This data describes a binding interaction between two proteins.

Sequence of chain B:
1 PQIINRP

Interface contacts:
Residue K95 in chain A is in contact with residue N5 in chain B (closest heavy-atom distance 4.9 Å).
Residue S117 in chain A contacts residue P1 in chain B (closest heavy-atom distance 4.5 Å).
Residue T100 in chain A contacts residue Q2 in chain B (closest heavy-atom distance 3.2 Å).
Residue T99 in chain A contacts residue N5 in chain B (closest heavy-atom distance 5.0 Å).
Residue I75 in chain A is in contact with residue I3 in chain B (closest heavy-atom distance 4.2 Å).
Residue L90 in chain A contacts residue I3 in chain B (closest heavy-atom distance 4.3 Å).
Residue T99 in chain A is in contact with residue Q2 in chain B (closest heavy-atom distance 4.0 Å).
Residue V43 in chain A is in contact with residue N5 in chain B (closest heavy-atom distance 3.6 Å).
Residue D94 in chain A interacts with residue R6 in chain B (closest heavy-atom distance 3.6 Å).
Residue G39 in chain A interacts with residue Q2 in chain B (closest heavy-atom distance 4.7 Å).
Residue I41 in chain A is in contact with residue Q2 in chain B (closest heavy-atom distance 3.4 Å).
Residue Y51 in chain A is in contact with residue I3 in chain B (closest heavy-atom distance 4.3 Å).
Residue Y29 in chain A interacts with residue P1 in chain B (closest heavy-atom distance 3.6 Å).
Residue T99 in chain A contacts residue I4 in chain B (closest heavy-atom distance 3.6 Å).
Residue T99 in chain A contacts residue I3 in chain B (closest heavy-atom distance 3.2 Å).
Residue I41 in chain A interacts with residue I4 in chain B (closest heavy-atom distance 3.0 Å).
Residue I76 in chain A is in contact with residue N5 in chain B (closest heavy-atom distance 5.0 Å).
Residue F102 in chain A contacts residue Q2 in chain B (closest heavy-atom distance 4.3 Å).
Residue G74 in chain A contacts residue N5 in chain B (closest heavy-atom distance 4.6 Å).
Residue V43 in chain A is in contact with residue P7 in chain B (closest heavy-atom distance 4.4 Å).
Residue F102 in chain A contacts residue P1 in chain B (closest heavy-atom distance 3.0 Å).
Residue D92 in chain A interacts with residue N5 in chain B (closest heavy-atom distance 2.6 Å).
Residue I49 in chain A is in contact with residue I3 in chain B (closest heavy-atom distance 4.7 Å).
Residue T100 in chain A interacts with residue P1 in chain B (closest heavy-atom distance 4.2 Å).
Residue T44 in chain A is in contact with residue R6 in chain B (closest heavy-atom distance 3.1 Å).
Residue P97 in chain A interacts with residue N5 in chain B (closest heavy-atom distance 3.9 Å).
Residue Y51 in chain A contacts residue P1 in chain B (closest heavy-atom distance 4.7 Å).
Residue D94 in chain A interacts with residue N5 in chain B (closest heavy-atom distance 3.3 Å).
Residue T42 in chain A interacts with residue I4 in chain B (closest heavy-atom distance 3.2 Å).
Residue K95 in chain A contacts residue P7 in chain B (closest heavy-atom distance 4.0 Å).
Residue T96 in chain A interacts with residue N5 in chain B (closest heavy-atom distance 3.0 Å).
Residue G98 in chain A is in contact with residue I3 in chain B (closest heavy-atom distance 4.0 Å).
Residue V43 in chain A interacts with residue I4 in chain B (closest heavy-atom distance 2.9 Å).
Residue I76 in chain A is in contact with residue I3 in chain B (closest heavy-atom distance 3.8 Å).
Residue T42 in chain A is in contact with residue R6 in chain B (closest heavy-atom distance 4.2 Å).
Residue V43 in chain A is in contact with residue R6 in chain B (closest heavy-atom distance 2.9 Å).
Residue Q45 in chain A interacts with residue R6 in chain B (closest heavy-atom distance 4.8 Å).
Residue G98 in chain A is in contact with residue I4 in chain B (closest heavy-atom distance 3.5 Å).
Residue D40 in chain A contacts residue P1 in chain B (closest heavy-atom distance 3.5 Å).
Residue I41 in chain A contacts residue I3 in chain B (closest heavy-atom distance 3.4 Å).
Residue F102 in chain A is in contact with residue I3 in chain B (closest heavy-atom distance 3.5 Å).
Residue G39 in chain A is in contact with residue P1 in chain B (closest heavy-atom distance 3.6 Å).
Residue D94 in chain A interacts with residue P7 in chain B (closest heavy-atom distance 2.9 Å).
Residue P97 in chain A contacts residue P7 in chain B (closest heavy-atom distance 3.7 Å).
Residue T100 in chain A is in contact with residue I3 in chain B (closest heavy-atom distance 2.9 Å).
Residue G98 in chain A interacts with residue N5 in chain B (closest heavy-atom distance 2.8 Å).
Residue T44 in chain A contacts residue P7 in chain B (closest heavy-atom distance 4.2 Å).
Residue K101 in chain A interacts with residue P1 in chain B (closest heavy-atom distance 3.5 Å).
Residue T96 in chain A interacts with residue P7 in chain B (closest heavy-atom distance 4.8 Å).
Residue K101 in chain A interacts with residue Q2 in chain B (closest heavy-atom distance 3.9 Å).
Residue V43 in chain A contacts residue I3 in chain B (closest heavy-atom distance 4.0 Å).
Residue D40 in chain A interacts with residue Q2 in chain B (closest heavy-atom distance 2.8 Å).
Residue Q38 in chain A contacts residue P1 in chain B (closest heavy-atom distance 3.6 Å).
Residue A118 in chain A contacts residue P1 in chain B (closest heavy-atom distance 4.8 Å).
Residue I75 in chain A is in contact with residue N5 in chain B (closest heavy-atom distance 3.0 Å).
Residue D92 in chain A contacts residue I3 in chain B (closest heavy-atom distance 3.5 Å).
Residue F104 in chain A contacts residue P1 in chain B (closest heavy-atom distance 3.7 Å).

Sequence of chain A:
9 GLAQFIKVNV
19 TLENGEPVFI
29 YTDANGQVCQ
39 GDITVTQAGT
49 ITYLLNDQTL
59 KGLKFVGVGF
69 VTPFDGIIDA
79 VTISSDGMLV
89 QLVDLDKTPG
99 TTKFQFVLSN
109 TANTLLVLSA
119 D